Sequence of the second protein:
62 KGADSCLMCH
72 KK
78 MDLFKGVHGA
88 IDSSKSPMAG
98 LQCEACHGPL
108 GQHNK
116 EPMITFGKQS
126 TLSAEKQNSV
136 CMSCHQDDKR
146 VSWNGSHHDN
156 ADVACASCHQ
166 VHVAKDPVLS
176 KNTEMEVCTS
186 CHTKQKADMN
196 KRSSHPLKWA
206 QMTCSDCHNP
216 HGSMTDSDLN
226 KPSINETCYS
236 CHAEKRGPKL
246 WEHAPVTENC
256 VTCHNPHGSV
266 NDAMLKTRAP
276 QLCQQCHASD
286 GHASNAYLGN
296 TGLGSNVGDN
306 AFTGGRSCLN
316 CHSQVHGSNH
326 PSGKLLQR

Residue-level contacts at the interface:
Residue Y622 in the first protein contacts residue Y292 in the second protein (closest heavy-atom distance 2.7 Å).
Residue D285 in the first protein contacts residue K244 in the second protein (closest heavy-atom distance 2.9 Å).
Residue Q378 in the first protein is in contact with residue K329 in the second protein (closest heavy-atom distance 3.1 Å).
Residue N300 in the first protein is in contact with residue Q141 in the second protein (closest heavy-atom distance 3.0 Å).
Residue R400 in the first protein is in contact with residue D221 in the second protein (closest heavy-atom distance 2.6 Å).
Residue A131 in the first protein interacts with residue Q206 in the second protein (closest heavy-atom distance 3.1 Å).
Residue Q561 in the first protein is in contact with residue Q276 in the second protein (closest heavy-atom distance 3.1 Å).
Residue G94 in the first protein contacts residue D89 in the second protein (closest heavy-atom distance 3.2 Å).
Residue W472 in the first protein interacts with residue K329 in the second protein (closest heavy-atom distance 2.4 Å).
Residue Y394 in the first protein contacts residue E247 in the second protein (closest heavy-atom distance 3.0 Å).
Residue I664 in the first protein is in contact with residue G303 in the second protein (closest heavy-atom distance 2.9 Å).
Residue S608 in the first protein contacts residue R197 in the second protein (closest heavy-atom distance 3.1 Å).
Residue V379 in the first protein interacts with residue S327 in the second protein (closest heavy-atom distance 3.2 Å).
Residue R183 in the first protein interacts with residue C236 in the second protein (closest heavy-atom distance 3.2 Å).
Residue G620 in the first protein interacts with residue L293 in the second protein (closest heavy-atom distance 3.0 Å).
Residue Y625 in the first protein contacts residue R197 in the second protein (closest heavy-atom distance 3.2 Å).
Residue D285 in the first protein is in contact with residue E239 in the second protein (closest heavy-atom distance 3.2 Å).
Residue Q378 in the first protein interacts with residue S327 in the second protein (closest heavy-atom distance 3.2 Å).
Residue D535 in the first protein interacts with residue T188 in the second protein (closest heavy-atom distance 2.6 Å).
Residue Y622 in the first protein contacts residue Q276 in the second protein (closest heavy-atom distance 2.7 Å).
Residue N71 in the first protein is in contact with residue W204 in the second protein (closest heavy-atom distance 3.3 Å).
Residue A283 in the first protein is in contact with residue Q319 in the second protein (closest heavy-atom distance 3.2 Å).
Residue Y484 in the first protein is in contact with residue Q280 in the second protein (closest heavy-atom distance 3.1 Å).
Residue D406 in the first protein is in contact with residue N155 in the second protein (closest heavy-atom distance 2.6 Å).
Residue R357 in the first protein is in contact with residue N149 in the second protein (closest heavy-atom distance 3.0 Å).
Residue R408 in the first protein interacts with residue D157 in the second protein (closest heavy-atom distance 2.4 Å).
Residue S610 in the first protein contacts residue R273 in the second protein (closest heavy-atom distance 3.2 Å).
Residue I669 in the first protein contacts residue G303 in the second protein (closest heavy-atom distance 3.2 Å).
Residue R128 in the first protein contacts residue Q206 in the second protein (closest heavy-atom distance 3.0 Å).
Residue S564 in the first protein interacts with residue S289 in the second protein (closest heavy-atom distance 2.9 Å).
Residue S214 in the first protein interacts with residue S318 in the second protein (closest heavy-atom distance 3.2 Å).
Residue Q561 in the first protein contacts residue Q280 in the second protein (closest heavy-atom distance 3.2 Å).
Residue K240 in the first protein contacts residue D143 in the second protein (closest heavy-atom distance 3.2 Å).
Residue G620 in the first protein is in contact with residue N295 in the second protein (closest heavy-atom distance 3.3 Å).
Residue Q555 in the first protein interacts with residue K196 in the second protein (closest heavy-atom distance 2.5 Å).
Residue Y230 in the first protein is in contact with residue E239 in the second protein (closest heavy-atom distance 3.2 Å).
Residue N391 in the first protein is in contact with residue L245 in the second protein (closest heavy-atom distance 3.2 Å).
Residue Y484 in the first protein is in contact with residue T257 in the second protein (closest heavy-atom distance 2.6 Å).
Residue R128 in the first protein is in contact with residue D211 in the second protein (closest heavy-atom distance 2.7 Å).
Residue R357 in the first protein contacts residue N155 in the second protein (closest heavy-atom distance 2.6 Å).
Residue R181 in the first protein is in contact with residue C236 in the second protein (closest heavy-atom distance 2.4 Å).
Residue N288 in the first protein is in contact with residue A238 in the second protein (closest heavy-atom distance 3.1 Å).
Residue S255 in the first protein interacts with residue R241 in the second protein (closest heavy-atom distance 2.8 Å).
Residue N553 in the first protein is in contact with residue T188 in the second protein (closest heavy-atom distance 3.0 Å).
Residue D621 in the first protein contacts residue N295 in the second protein (closest heavy-atom distance 2.9 Å).
Residue R357 in the first protein contacts residue D154 in the second protein (closest heavy-atom distance 3.1 Å).
Residue K414 in the first protein interacts with residue N155 in the second protein (closest heavy-atom distance 2.2 Å).
Residue Q378 in the first protein contacts residue P326 in the second protein (closest heavy-atom distance 2.6 Å).
Residue M223 in the first protein contacts residue N315 in the second protein (closest heavy-atom distance 3.2 Å).
Residue S214 in the first protein is in contact with residue R311 in the second protein (closest heavy-atom distance 3.0 Å).
Residue N662 in the first protein interacts with residue G310 in the second protein (closest heavy-atom distance 2.8 Å).
Residue L321 in the first protein contacts residue N324 in the second protein (closest heavy-atom distance 3.1 Å).
Residue N288 in the first protein is in contact with residue R241 in the second protein (closest heavy-atom distance 2.8 Å).
Residue A72 in the first protein interacts with residue W204 in the second protein (closest heavy-atom distance 3.2 Å).
Residue S221 in the first protein interacts with residue N315 in the second protein (closest heavy-atom distance 3.2 Å).
Residue Q317 in the first protein interacts with residue P243 in the second protein (closest heavy-atom distance 2.9 Å).
Residue I618 in the first protein interacts with residue T296 in the second protein (closest heavy-atom distance 3.2 Å).
Residue R426 in the first protein interacts with residue E253 in the second protein (closest heavy-atom distance 2.0 Å).
Residue R367 in the first protein interacts with residue E253 in the second protein (closest heavy-atom distance 2.9 Å).
Residue R367 in the first protein contacts residue T252 in the second protein (closest heavy-atom distance 2.7 Å).

Sequence of the first protein:
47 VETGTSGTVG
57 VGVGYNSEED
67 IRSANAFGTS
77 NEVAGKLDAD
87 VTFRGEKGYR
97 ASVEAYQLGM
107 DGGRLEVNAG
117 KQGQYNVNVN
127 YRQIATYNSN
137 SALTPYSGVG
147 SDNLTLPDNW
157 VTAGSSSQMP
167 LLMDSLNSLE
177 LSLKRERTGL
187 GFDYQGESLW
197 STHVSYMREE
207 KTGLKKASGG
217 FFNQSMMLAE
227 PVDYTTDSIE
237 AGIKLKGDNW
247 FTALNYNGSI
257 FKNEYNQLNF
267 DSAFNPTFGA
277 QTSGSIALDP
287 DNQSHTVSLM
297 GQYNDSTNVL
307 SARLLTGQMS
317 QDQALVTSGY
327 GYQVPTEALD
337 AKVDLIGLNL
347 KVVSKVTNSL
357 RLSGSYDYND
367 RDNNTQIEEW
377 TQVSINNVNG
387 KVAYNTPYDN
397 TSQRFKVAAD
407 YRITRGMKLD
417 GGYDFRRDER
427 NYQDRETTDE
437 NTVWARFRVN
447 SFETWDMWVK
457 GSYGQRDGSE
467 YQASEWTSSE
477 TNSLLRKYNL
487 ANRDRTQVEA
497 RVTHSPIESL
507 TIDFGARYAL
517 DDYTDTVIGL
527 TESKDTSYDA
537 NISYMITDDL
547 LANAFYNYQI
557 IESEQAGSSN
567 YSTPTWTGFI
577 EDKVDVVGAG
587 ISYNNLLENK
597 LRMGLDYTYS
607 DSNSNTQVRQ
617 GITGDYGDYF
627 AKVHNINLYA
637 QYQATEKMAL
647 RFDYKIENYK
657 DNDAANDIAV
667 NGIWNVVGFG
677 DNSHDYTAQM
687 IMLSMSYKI

These two protein chains interact to form a complex.